Interface contacts:
Residue W53 in protein 1 interacts with residue F36 in protein 2 (closest heavy-atom distance 4.3 Å).
Residue H26 in protein 1 contacts residue F8 in protein 2 (closest heavy-atom distance 4.5 Å).
Residue V25 in protein 1 contacts residue F8 in protein 2 (closest heavy-atom distance 4.1 Å).
Residue W50 in protein 1 interacts with residue N37 in protein 2 (closest heavy-atom distance 4.8 Å).
Residue W50 in protein 1 contacts residue F36 in protein 2 (closest heavy-atom distance 2.9 Å).

Sequence of protein 2:
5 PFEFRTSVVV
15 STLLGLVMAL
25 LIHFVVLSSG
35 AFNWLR

These two protein chains interact to form a complex.

Sequence of protein 1:
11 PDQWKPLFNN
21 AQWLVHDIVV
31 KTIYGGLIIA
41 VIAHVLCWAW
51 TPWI